Sequence of chain A:
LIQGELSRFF

Contacts between the two chains:
Residue Y79 in chain B interacts with residue E5 in chain A (closest heavy-atom distance 3.6 Å).
Residue I82 in chain B interacts with residue L1 in chain A (closest heavy-atom distance 4.8 Å).
Residue Y79 in chain B is in contact with residue R8 in chain A (closest heavy-atom distance 3.7 Å).
Residue I82 in chain B interacts with residue I2 in chain A (closest heavy-atom distance 4.7 Å).
Residue L48 in chain B interacts with residue R8 in chain A (closest heavy-atom distance 4.0 Å).
Residue V80 in chain B is in contact with residue I2 in chain A (closest heavy-atom distance 4.6 Å).
Residue I441 in chain B is in contact with residue F9 in chain A (closest heavy-atom distance 4.1 Å).
Residue I441 in chain B contacts residue L6 in chain A (closest heavy-atom distance 4.0 Å).
Residue Y79 in chain B is in contact with residue F9 in chain A (closest heavy-atom distance 3.9 Å).
Residue G78 in chain B contacts residue E5 in chain A (closest heavy-atom distance 4.3 Å).
Residue M445 in chain B is in contact with residue F9 in chain A (closest heavy-atom distance 3.8 Å).
Residue M445 in chain B is in contact with residue L6 in chain A (closest heavy-atom distance 4.8 Å).
Residue I441 in chain B is in contact with residue I2 in chain A (closest heavy-atom distance 4.9 Å).
Residue R81 in chain B contacts residue E5 in chain A (closest heavy-atom distance 3.2 Å).
Residue R81 in chain B contacts residue I2 in chain A (closest heavy-atom distance 3.4 Å).
Residue E442 in chain B contacts residue F9 in chain A (closest heavy-atom distance 4.2 Å).
Residue Y79 in chain B is in contact with residue L6 in chain A (closest heavy-atom distance 3.5 Å).
Residue M445 in chain B contacts residue F10 in chain A (closest heavy-atom distance 3.8 Å).
Residue Y79 in chain B contacts residue I2 in chain A (closest heavy-atom distance 4.3 Å).

These two protein chains interact to form a complex.

Sequence of chain B:
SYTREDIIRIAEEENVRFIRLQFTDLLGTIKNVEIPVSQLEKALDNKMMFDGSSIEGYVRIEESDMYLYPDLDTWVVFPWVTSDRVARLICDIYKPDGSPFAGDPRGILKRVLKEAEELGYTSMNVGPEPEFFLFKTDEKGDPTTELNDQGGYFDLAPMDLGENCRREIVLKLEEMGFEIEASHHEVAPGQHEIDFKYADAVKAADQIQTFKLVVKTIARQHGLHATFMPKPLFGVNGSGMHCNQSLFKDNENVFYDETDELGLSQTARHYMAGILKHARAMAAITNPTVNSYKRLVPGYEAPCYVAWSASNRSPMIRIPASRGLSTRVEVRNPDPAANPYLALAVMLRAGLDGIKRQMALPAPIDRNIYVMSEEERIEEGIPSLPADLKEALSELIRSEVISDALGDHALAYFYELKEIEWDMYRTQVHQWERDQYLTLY